The following describes two proteins that form a bound complex.

Contacts between the two chains:
Residue K673 in protein 1 contacts residue M672 in protein 2 (closest heavy-atom distance 3.6 Å).
Residue I670 in protein 1 is in contact with residue L675 in protein 2 (closest heavy-atom distance 3.3 Å).
Residue F255 in protein 1 is in contact with residue M672 in protein 2 (closest heavy-atom distance 3.9 Å).
Residue K673 in protein 1 interacts with residue C671 in protein 2 (closest heavy-atom distance 3.8 Å).
Residue L675 in protein 1 contacts residue P669 in protein 2 (closest heavy-atom distance 4.4 Å).
Residue F674 in protein 1 is in contact with residue C671 in protein 2 (closest heavy-atom distance 3.8 Å).
Residue P669 in protein 1 is in contact with residue P676 in protein 2 (closest heavy-atom distance 3.5 Å).
Residue K673 in protein 1 interacts with residue L675 in protein 2 (closest heavy-atom distance 4.0 Å).
Residue A677 in protein 1 contacts residue C671 in protein 2 (closest heavy-atom distance 4.2 Å).
Residue I670 in protein 1 is in contact with residue G259 in protein 2 (closest heavy-atom distance 4.0 Å).
Residue I670 in protein 1 contacts residue F674 in protein 2 (closest heavy-atom distance 4.2 Å).
Residue C671 in protein 1 interacts with residue K673 in protein 2 (closest heavy-atom distance 3.8 Å).
Residue T257 in protein 1 contacts residue F240 in protein 2 (closest heavy-atom distance 4.5 Å).
Residue A677 in protein 1 contacts residue P668 in protein 2 (closest heavy-atom distance 4.0 Å).
Residue F258 in protein 1 interacts with residue Y244 in protein 2 (closest heavy-atom distance 4.4 Å).
Residue A677 in protein 1 is in contact with residue G246 in protein 2 (closest heavy-atom distance 3.5 Å).
Residue F255 in protein 1 interacts with residue Y244 in protein 2 (closest heavy-atom distance 3.7 Å).
Residue F674 in protein 1 interacts with residue Y244 in protein 2 (closest heavy-atom distance 4.3 Å).
Residue Y244 in protein 1 interacts with residue G259 in protein 2 (closest heavy-atom distance 4.9 Å).
Residue I670 in protein 1 interacts with residue P256 in protein 2 (closest heavy-atom distance 4.2 Å).
Residue I670 in protein 1 contacts residue A677 in protein 2 (closest heavy-atom distance 4.4 Å).
Residue Y244 in protein 1 interacts with residue P256 in protein 2 (closest heavy-atom distance 2.6 Å).
Residue P676 in protein 1 is in contact with residue P669 in protein 2 (closest heavy-atom distance 3.5 Å).
Residue F240 in protein 1 interacts with residue F255 in protein 2 (closest heavy-atom distance 3.8 Å).
Residue T257 in protein 1 interacts with residue Y244 in protein 2 (closest heavy-atom distance 3.3 Å).
Residue C671 in protein 1 interacts with residue L675 in protein 2 (closest heavy-atom distance 2.9 Å).
Residue L675 in protein 1 is in contact with residue I670 in protein 2 (closest heavy-atom distance 3.3 Å).
Residue F674 in protein 1 contacts residue M672 in protein 2 (closest heavy-atom distance 3.6 Å).
Residue K673 in protein 1 is in contact with residue K673 in protein 2 (closest heavy-atom distance 2.9 Å).
Residue P256 in protein 1 interacts with residue I670 in protein 2 (closest heavy-atom distance 4.2 Å).
Residue G246 in protein 1 interacts with residue A677 in protein 2 (closest heavy-atom distance 3.5 Å).
Residue I670 in protein 1 is in contact with residue P676 in protein 2 (closest heavy-atom distance 4.8 Å).
Residue M672 in protein 1 contacts residue M672 in protein 2 (closest heavy-atom distance 3.8 Å).
Residue F252 in protein 1 is in contact with residue F255 in protein 2 (closest heavy-atom distance 3.8 Å).
Residue M672 in protein 1 contacts residue F255 in protein 2 (closest heavy-atom distance 3.9 Å).
Residue F255 in protein 1 interacts with residue F252 in protein 2 (closest heavy-atom distance 3.8 Å).
Residue C671 in protein 1 interacts with residue F674 in protein 2 (closest heavy-atom distance 3.8 Å).
Residue M672 in protein 1 contacts residue F674 in protein 2 (closest heavy-atom distance 3.6 Å).
Residue A677 in protein 1 contacts residue P669 in protein 2 (closest heavy-atom distance 3.2 Å).
Residue C671 in protein 1 interacts with residue A677 in protein 2 (closest heavy-atom distance 4.2 Å).
Residue P676 in protein 1 interacts with residue I670 in protein 2 (closest heavy-atom distance 4.8 Å).
Residue P668 in protein 1 is in contact with residue A677 in protein 2 (closest heavy-atom distance 4.0 Å).
Residue Y244 in protein 1 interacts with residue T257 in protein 2 (closest heavy-atom distance 3.3 Å).
Residue L675 in protein 1 is in contact with residue K673 in protein 2 (closest heavy-atom distance 4.0 Å).
Residue F240 in protein 1 interacts with residue T257 in protein 2 (closest heavy-atom distance 4.5 Å).
Residue P669 in protein 1 interacts with residue L675 in protein 2 (closest heavy-atom distance 4.4 Å).
Residue M672 in protein 1 contacts residue K673 in protein 2 (closest heavy-atom distance 3.6 Å).
Residue P669 in protein 1 contacts residue A677 in protein 2 (closest heavy-atom distance 3.2 Å).
Residue I670 in protein 1 interacts with residue L260 in protein 2 (closest heavy-atom distance 4.2 Å).
Residue G259 in protein 1 is in contact with residue I670 in protein 2 (closest heavy-atom distance 4.0 Å).
Residue A677 in protein 1 contacts residue I670 in protein 2 (closest heavy-atom distance 4.4 Å).
Residue F674 in protein 1 interacts with residue I670 in protein 2 (closest heavy-atom distance 4.2 Å).
Residue Y244 in protein 1 contacts residue F255 in protein 2 (closest heavy-atom distance 3.7 Å).
Residue P256 in protein 1 interacts with residue Y244 in protein 2 (closest heavy-atom distance 2.6 Å).
Residue F252 in protein 1 interacts with residue F252 in protein 2 (closest heavy-atom distance 4.1 Å).
Residue L260 in protein 1 is in contact with residue I670 in protein 2 (closest heavy-atom distance 4.2 Å).
Residue Y244 in protein 1 interacts with residue F674 in protein 2 (closest heavy-atom distance 4.3 Å).
Residue F255 in protein 1 is in contact with residue F240 in protein 2 (closest heavy-atom distance 3.8 Å).
Residue L675 in protein 1 contacts residue C671 in protein 2 (closest heavy-atom distance 2.9 Å).
Residue Y244 in protein 1 interacts with residue F258 in protein 2 (closest heavy-atom distance 4.4 Å).

Sequence of protein 1:
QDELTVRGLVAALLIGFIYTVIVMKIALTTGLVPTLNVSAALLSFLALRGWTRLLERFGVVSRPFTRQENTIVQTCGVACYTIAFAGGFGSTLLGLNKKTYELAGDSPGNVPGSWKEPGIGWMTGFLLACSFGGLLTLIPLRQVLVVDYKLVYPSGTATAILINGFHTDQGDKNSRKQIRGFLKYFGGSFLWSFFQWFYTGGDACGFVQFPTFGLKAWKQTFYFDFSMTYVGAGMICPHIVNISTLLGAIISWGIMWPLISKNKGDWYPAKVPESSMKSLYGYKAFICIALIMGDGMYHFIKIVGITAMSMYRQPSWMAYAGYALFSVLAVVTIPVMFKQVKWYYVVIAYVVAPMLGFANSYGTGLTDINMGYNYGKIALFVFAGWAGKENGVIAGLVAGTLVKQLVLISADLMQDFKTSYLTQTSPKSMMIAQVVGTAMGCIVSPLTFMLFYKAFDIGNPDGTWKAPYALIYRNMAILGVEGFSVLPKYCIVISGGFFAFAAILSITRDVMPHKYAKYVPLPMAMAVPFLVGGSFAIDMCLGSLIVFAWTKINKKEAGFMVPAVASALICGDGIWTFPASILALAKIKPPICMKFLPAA

Sequence of protein 2:
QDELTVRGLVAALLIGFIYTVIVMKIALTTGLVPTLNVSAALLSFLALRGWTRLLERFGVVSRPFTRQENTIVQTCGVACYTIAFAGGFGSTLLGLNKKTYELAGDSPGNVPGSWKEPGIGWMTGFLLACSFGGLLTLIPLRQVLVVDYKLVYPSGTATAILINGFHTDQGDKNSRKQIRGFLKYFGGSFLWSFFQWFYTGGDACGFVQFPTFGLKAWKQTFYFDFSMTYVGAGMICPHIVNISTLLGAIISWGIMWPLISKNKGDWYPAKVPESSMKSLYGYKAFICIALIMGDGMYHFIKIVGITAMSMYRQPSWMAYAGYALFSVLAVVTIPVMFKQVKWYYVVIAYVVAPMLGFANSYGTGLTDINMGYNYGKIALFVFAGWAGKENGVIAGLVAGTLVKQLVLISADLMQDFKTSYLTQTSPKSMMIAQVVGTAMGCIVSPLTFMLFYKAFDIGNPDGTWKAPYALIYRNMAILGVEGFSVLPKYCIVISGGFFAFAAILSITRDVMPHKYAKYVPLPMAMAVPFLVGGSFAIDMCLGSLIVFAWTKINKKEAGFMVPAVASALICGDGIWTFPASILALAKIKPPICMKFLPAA